This data describes a binding interaction between two proteins.

Residue-level contacts at the interface:
Residue V673 in protein 2 is in contact with residue S658 in protein 1 (closest heavy-atom distance 3.1 Å).
Residue R671 in protein 2 interacts with residue I648 in protein 1 (closest heavy-atom distance 3.7 Å).
Residue R671 in protein 2 interacts with residue D617 in protein 1 (closest heavy-atom distance 2.9 Å).
Residue P573 in protein 2 interacts with residue T610 in protein 1 (closest heavy-atom distance 3.6 Å).
Residue A669 in protein 2 contacts residue Q613 in protein 1 (closest heavy-atom distance 3.7 Å).
Residue T672 in protein 2 is in contact with residue Y657 in protein 1 (closest heavy-atom distance 2.9 Å).
Residue D528 in protein 2 interacts with residue Q613 in protein 1 (closest heavy-atom distance 3.3 Å).
Residue R533 in protein 2 is in contact with residue T610 in protein 1 (closest heavy-atom distance 2.5 Å).
Residue V679 in protein 2 is in contact with residue D664 in protein 1 (closest heavy-atom distance 2.8 Å).
Residue R533 in protein 2 contacts residue D608 in protein 1 (closest heavy-atom distance 3.4 Å).
Residue D566 in protein 2 interacts with residue A406 in protein 1 (closest heavy-atom distance 3.8 Å).
Residue T672 in protein 2 is in contact with residue W606 in protein 1 (closest heavy-atom distance 3.5 Å).
Residue D545 in protein 2 contacts residue N401 in protein 1 (closest heavy-atom distance 3.4 Å).
Residue F670 in protein 2 interacts with residue G611 in protein 1 (closest heavy-atom distance 3.7 Å).
Residue Y681 in protein 2 is in contact with residue V585 in protein 1 (closest heavy-atom distance 3.4 Å).
Residue D675 in protein 2 contacts residue W659 in protein 1 (closest heavy-atom distance 3.2 Å).
Residue R671 in protein 2 interacts with residue D652 in protein 1 (closest heavy-atom distance 3.6 Å).
Residue Y565 in protein 2 contacts residue A406 in protein 1 (closest heavy-atom distance 3.6 Å).
Residue V673 in protein 2 is in contact with residue Y657 in protein 1 (closest heavy-atom distance 3.1 Å).
Residue D564 in protein 2 is in contact with residue A406 in protein 1 (closest heavy-atom distance 3.0 Å).
Residue A680 in protein 2 contacts residue F665 in protein 1 (closest heavy-atom distance 3.6 Å).
Residue D564 in protein 2 interacts with residue N404 in protein 1 (closest heavy-atom distance 3.7 Å).
Residue T567 in protein 2 contacts residue P409 in protein 1 (closest heavy-atom distance 3.5 Å).
Residue N668 in protein 2 is in contact with residue Q613 in protein 1 (closest heavy-atom distance 3.7 Å).
Residue L686 in protein 2 contacts residue I641 in protein 1 (closest heavy-atom distance 3.0 Å).
Residue S678 in protein 2 contacts residue I663 in protein 1 (closest heavy-atom distance 3.3 Å).
Residue Y565 in protein 2 is in contact with residue R607 in protein 1 (closest heavy-atom distance 3.2 Å).
Residue R671 in protein 2 is in contact with residue Y657 in protein 1 (closest heavy-atom distance 3.5 Å).
Residue L686 in protein 2 contacts residue G666 in protein 1 (closest heavy-atom distance 3.2 Å).
Residue D564 in protein 2 contacts residue R407 in protein 1 (closest heavy-atom distance 3.7 Å).
Residue M676 in protein 2 is in contact with residue I663 in protein 1 (closest heavy-atom distance 3.3 Å).
Residue Y681 in protein 2 contacts residue G666 in protein 1 (closest heavy-atom distance 3.0 Å).
Residue M674 in protein 2 contacts residue W659 in protein 1 (closest heavy-atom distance 3.3 Å).
Residue P573 in protein 2 contacts residue G611 in protein 1 (closest heavy-atom distance 3.5 Å).
Residue R683 in protein 2 is in contact with residue A667 in protein 1 (closest heavy-atom distance 3.7 Å).
Residue R533 in protein 2 interacts with residue R607 in protein 1 (closest heavy-atom distance 3.2 Å).
Residue R683 in protein 2 is in contact with residue N668 in protein 1 (closest heavy-atom distance 3.2 Å).
Residue Y565 in protein 2 is in contact with residue D608 in protein 1 (closest heavy-atom distance 3.1 Å).
Residue M676 in protein 2 is in contact with residue A602 in protein 1 (closest heavy-atom distance 3.4 Å).
Residue S677 in protein 2 is in contact with residue I663 in protein 1 (closest heavy-atom distance 3.1 Å).
Residue Y681 in protein 2 contacts residue A667 in protein 1 (closest heavy-atom distance 3.7 Å).
Residue F670 in protein 2 is in contact with residue T612 in protein 1 (closest heavy-atom distance 3.3 Å).
Residue R671 in protein 2 contacts residue S658 in protein 1 (closest heavy-atom distance 3.4 Å).
Residue S677 in protein 2 is in contact with residue R662 in protein 1 (closest heavy-atom distance 3.4 Å).
Residue V673 in protein 2 contacts residue W659 in protein 1 (closest heavy-atom distance 3.1 Å).
Residue E529 in protein 2 contacts residue T612 in protein 1 (closest heavy-atom distance 3.7 Å).
Residue L686 in protein 2 is in contact with residue F665 in protein 1 (closest heavy-atom distance 3.4 Å).
Residue V679 in protein 2 interacts with residue F665 in protein 1 (closest heavy-atom distance 3.3 Å).
Residue R639 in protein 2 interacts with residue Q613 in protein 1 (closest heavy-atom distance 3.4 Å).
Residue L544 in protein 2 interacts with residue R407 in protein 1 (closest heavy-atom distance 3.1 Å).
Residue R683 in protein 2 interacts with residue I641 in protein 1 (closest heavy-atom distance 3.4 Å).
Residue S677 in protein 2 is in contact with residue M661 in protein 1 (closest heavy-atom distance 3.4 Å).
Residue M676 in protein 2 contacts residue M661 in protein 1 (closest heavy-atom distance 3.7 Å).
Residue R671 in protein 2 is in contact with residue G611 in protein 1 (closest heavy-atom distance 3.3 Å).
Residue R683 in protein 2 is in contact with residue D638 in protein 1 (closest heavy-atom distance 2.8 Å).
Residue D545 in protein 2 contacts residue Y408 in protein 1 (closest heavy-atom distance 3.7 Å).
Residue D637 in protein 2 interacts with residue K614 in protein 1 (closest heavy-atom distance 3.2 Å).
Residue V679 in protein 2 is in contact with residue I663 in protein 1 (closest heavy-atom distance 3.3 Å).
Residue E529 in protein 2 contacts residue K614 in protein 1 (closest heavy-atom distance 3.6 Å).
Residue Y681 in protein 2 is in contact with residue F665 in protein 1 (closest heavy-atom distance 2.9 Å).

Sequence of protein 1:
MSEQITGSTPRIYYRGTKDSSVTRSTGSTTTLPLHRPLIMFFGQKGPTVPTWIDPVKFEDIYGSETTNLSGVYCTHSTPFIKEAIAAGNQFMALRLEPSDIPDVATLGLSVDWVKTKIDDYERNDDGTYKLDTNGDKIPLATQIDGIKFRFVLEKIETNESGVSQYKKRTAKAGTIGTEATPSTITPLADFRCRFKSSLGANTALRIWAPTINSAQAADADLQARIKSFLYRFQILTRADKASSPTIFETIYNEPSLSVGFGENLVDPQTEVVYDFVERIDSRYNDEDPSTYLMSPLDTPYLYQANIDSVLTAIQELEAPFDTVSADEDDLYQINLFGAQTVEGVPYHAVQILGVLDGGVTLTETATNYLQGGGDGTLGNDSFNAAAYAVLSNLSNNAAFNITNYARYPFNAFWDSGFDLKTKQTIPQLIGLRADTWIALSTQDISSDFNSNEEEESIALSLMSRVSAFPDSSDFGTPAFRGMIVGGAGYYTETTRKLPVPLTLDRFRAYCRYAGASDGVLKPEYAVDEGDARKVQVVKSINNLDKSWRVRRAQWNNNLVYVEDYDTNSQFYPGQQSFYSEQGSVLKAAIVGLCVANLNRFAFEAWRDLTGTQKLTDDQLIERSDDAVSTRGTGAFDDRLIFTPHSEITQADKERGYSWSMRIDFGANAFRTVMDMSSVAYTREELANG

Sequence of protein 2:
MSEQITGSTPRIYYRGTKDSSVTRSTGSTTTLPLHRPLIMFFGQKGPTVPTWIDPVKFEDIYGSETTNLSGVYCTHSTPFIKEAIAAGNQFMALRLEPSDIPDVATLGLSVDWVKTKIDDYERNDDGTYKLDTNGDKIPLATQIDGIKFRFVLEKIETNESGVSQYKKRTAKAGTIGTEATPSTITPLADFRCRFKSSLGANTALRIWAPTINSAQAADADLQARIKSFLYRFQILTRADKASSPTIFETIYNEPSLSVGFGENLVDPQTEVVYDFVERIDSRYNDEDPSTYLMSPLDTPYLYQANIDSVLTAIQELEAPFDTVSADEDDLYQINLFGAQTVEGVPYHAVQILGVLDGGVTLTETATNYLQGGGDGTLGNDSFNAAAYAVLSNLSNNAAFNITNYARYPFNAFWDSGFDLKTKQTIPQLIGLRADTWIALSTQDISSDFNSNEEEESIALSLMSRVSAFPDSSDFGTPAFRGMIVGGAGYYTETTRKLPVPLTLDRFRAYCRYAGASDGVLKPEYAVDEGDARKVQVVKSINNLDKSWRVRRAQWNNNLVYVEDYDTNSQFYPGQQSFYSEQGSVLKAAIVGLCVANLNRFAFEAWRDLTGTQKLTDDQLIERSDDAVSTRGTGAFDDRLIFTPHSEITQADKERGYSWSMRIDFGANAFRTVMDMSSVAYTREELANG